Contacts between the two chains:
Residue F172 in the second protein interacts with residue V12 in the first protein (closest heavy-atom distance 3.5 Å).
Residue A154 in the second protein interacts with residue Y106 in the first protein (closest heavy-atom distance 4.8 Å).
Residue I51 in the second protein interacts with residue A88 in the first protein (closest heavy-atom distance 3.7 Å).
Residue G153 in the second protein interacts with residue Y84 in the first protein (closest heavy-atom distance 3.5 Å).
Residue N37 in the second protein contacts residue Q7 in the first protein (closest heavy-atom distance 4.3 Å).
Residue I51 in the second protein interacts with residue G89 in the first protein (closest heavy-atom distance 4.4 Å).
Residue G153 in the second protein is in contact with residue Y106 in the first protein (closest heavy-atom distance 3.1 Å).
Residue K38 in the second protein is in contact with residue P108 in the first protein (closest heavy-atom distance 4.7 Å).
Residue L170 in the second protein is in contact with residue Q7 in the first protein (closest heavy-atom distance 3.2 Å).
Residue Y45 in the second protein contacts residue Q100 in the first protein (closest heavy-atom distance 4.0 Å).
Residue G49 in the second protein contacts residue G89 in the first protein (closest heavy-atom distance 4.6 Å).
Residue K43 in the second protein is in contact with residue I103 in the first protein (closest heavy-atom distance 3.7 Å).
Residue V155 in the second protein is in contact with residue Y106 in the first protein (closest heavy-atom distance 4.3 Å).
Residue D152 in the second protein contacts residue P85 in the first protein (closest heavy-atom distance 4.1 Å).
Residue V155 in the second protein interacts with residue H77 in the first protein (closest heavy-atom distance 4.2 Å).
Residue F172 in the second protein is in contact with residue Y106 in the first protein (closest heavy-atom distance 3.4 Å).
Residue Y45 in the second protein contacts residue G89 in the first protein (closest heavy-atom distance 3.3 Å).
Residue K43 in the second protein is in contact with residue Y84 in the first protein (closest heavy-atom distance 4.1 Å).
Residue I40 in the second protein interacts with residue D105 in the first protein (closest heavy-atom distance 4.8 Å).
Residue N48 in the second protein interacts with residue Q90 in the first protein (closest heavy-atom distance 4.8 Å).
Residue Y151 in the second protein is in contact with residue Y84 in the first protein (closest heavy-atom distance 3.5 Å).
Residue L170 in the second protein is in contact with residue S8 in the first protein (closest heavy-atom distance 4.8 Å).
Residue Y45 in the second protein is in contact with residue D102 in the first protein (closest heavy-atom distance 4.9 Å).
Residue V155 in the second protein is in contact with residue I80 in the first protein (closest heavy-atom distance 4.7 Å).
Residue K38 in the second protein contacts residue D105 in the first protein (closest heavy-atom distance 3.2 Å).
Residue Y45 in the second protein interacts with residue L101 in the first protein (closest heavy-atom distance 4.3 Å).
Residue K38 in the second protein contacts residue Y106 in the first protein (closest heavy-atom distance 2.7 Å).
Residue D152 in the second protein contacts residue P81 in the first protein (closest heavy-atom distance 3.2 Å).
Residue G153 in the second protein contacts residue P81 in the first protein (closest heavy-atom distance 4.7 Å).
Residue Y151 in the second protein interacts with residue P85 in the first protein (closest heavy-atom distance 4.7 Å).
Residue A154 in the second protein is in contact with residue I80 in the first protein (closest heavy-atom distance 5.0 Å).
Residue F172 in the second protein interacts with residue P108 in the first protein (closest heavy-atom distance 4.2 Å).
Residue K38 in the second protein is in contact with residue K107 in the first protein (closest heavy-atom distance 4.1 Å).
Residue I51 in the second protein is in contact with residue I103 in the first protein (closest heavy-atom distance 3.5 Å).
Residue I51 in the second protein interacts with residue Y84 in the first protein (closest heavy-atom distance 4.6 Å).
Residue E174 in the second protein interacts with residue Y106 in the first protein (closest heavy-atom distance 3.0 Å).
Residue I40 in the second protein interacts with residue Y106 in the first protein (closest heavy-atom distance 4.6 Å).
Residue K50 in the second protein interacts with residue Q90 in the first protein (closest heavy-atom distance 3.3 Å).
Residue L157 in the second protein contacts residue H77 in the first protein (closest heavy-atom distance 3.8 Å).
Residue L157 in the second protein contacts residue E9 in the first protein (closest heavy-atom distance 4.9 Å).
Residue D152 in the second protein contacts residue Y84 in the first protein (closest heavy-atom distance 3.2 Å).
Residue K50 in the second protein contacts residue P85 in the first protein (closest heavy-atom distance 3.8 Å).
Residue A154 in the second protein contacts residue P81 in the first protein (closest heavy-atom distance 4.0 Å).
Residue G153 in the second protein is in contact with residue I80 in the first protein (closest heavy-atom distance 3.4 Å).
Residue L170 in the second protein interacts with residue E9 in the first protein (closest heavy-atom distance 3.6 Å).
Residue V155 in the second protein contacts residue Q78 in the first protein (closest heavy-atom distance 4.2 Å).
Residue G49 in the second protein is in contact with residue Q90 in the first protein (closest heavy-atom distance 3.7 Å).
Residue F172 in the second protein contacts residue K107 in the first protein (closest heavy-atom distance 4.5 Å).
Residue D152 in the second protein is in contact with residue I80 in the first protein (closest heavy-atom distance 4.2 Å).
Residue Y151 in the second protein interacts with residue Y106 in the first protein (closest heavy-atom distance 3.7 Å).

Sequence of the first protein:
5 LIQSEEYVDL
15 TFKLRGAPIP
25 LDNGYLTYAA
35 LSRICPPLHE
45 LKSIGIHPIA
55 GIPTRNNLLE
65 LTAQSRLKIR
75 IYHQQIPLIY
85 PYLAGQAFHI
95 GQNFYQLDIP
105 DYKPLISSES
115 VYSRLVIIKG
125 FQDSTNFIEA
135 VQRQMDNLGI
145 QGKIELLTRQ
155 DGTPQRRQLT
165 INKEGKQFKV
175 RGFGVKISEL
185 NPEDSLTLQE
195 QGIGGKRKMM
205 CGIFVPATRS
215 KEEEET

Sequence of the second protein:
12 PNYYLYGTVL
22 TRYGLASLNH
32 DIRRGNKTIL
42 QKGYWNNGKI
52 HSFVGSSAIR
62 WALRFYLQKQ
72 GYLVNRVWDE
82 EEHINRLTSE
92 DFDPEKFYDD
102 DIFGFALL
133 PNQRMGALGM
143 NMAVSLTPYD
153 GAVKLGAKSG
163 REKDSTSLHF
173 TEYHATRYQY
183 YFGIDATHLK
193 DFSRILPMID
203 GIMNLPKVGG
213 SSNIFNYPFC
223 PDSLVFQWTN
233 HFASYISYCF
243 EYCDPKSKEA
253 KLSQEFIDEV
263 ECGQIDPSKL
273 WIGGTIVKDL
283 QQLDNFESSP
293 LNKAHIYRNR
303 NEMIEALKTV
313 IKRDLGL

This data describes a binding interaction between two proteins.